Sequence of chain A:
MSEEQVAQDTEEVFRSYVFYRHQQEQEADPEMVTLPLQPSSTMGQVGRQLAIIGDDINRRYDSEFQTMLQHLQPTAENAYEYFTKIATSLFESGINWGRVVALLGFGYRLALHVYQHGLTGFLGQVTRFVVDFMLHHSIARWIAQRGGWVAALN

Interface contacts:
Residue F115 in chain A contacts residue L14 in chain B (closest heavy-atom distance 3.7 Å).
Residue M77 in chain A is in contact with residue L10 in chain B (closest heavy-atom distance 4.1 Å).
Residue H80 in chain A is in contact with residue I6 in chain B (closest heavy-atom distance 3.4 Å).
Residue F74 in chain A interacts with residue I17 in chain B (closest heavy-atom distance 4.2 Å).
Residue G107 in chain A contacts residue G18 in chain B (closest heavy-atom distance 3.2 Å).
Residue S98 in chain A interacts with residue M12 in chain B (closest heavy-atom distance 3.6 Å).
Residue N105 in chain A is in contact with residue G18 in chain B (closest heavy-atom distance 4.1 Å).
Residue I95 in chain A interacts with residue L14 in chain B (closest heavy-atom distance 4.2 Å).
Residue I66 in chain A contacts residue N20 in chain B (closest heavy-atom distance 3.0 Å).
Residue R69 in chain A is in contact with residue N20 in chain B (closest heavy-atom distance 3.9 Å).
Residue R108 in chain A is in contact with residue G18 in chain B (closest heavy-atom distance 3.7 Å).
Residue F74 in chain A contacts residue Q13 in chain B (closest heavy-atom distance 3.8 Å).
Residue M77 in chain A is in contact with residue I6 in chain B (closest heavy-atom distance 3.8 Å).
Residue A111 in chain A contacts residue G18 in chain B (closest heavy-atom distance 3.9 Å).
Residue V110 in chain A is in contact with residue M25 in chain B (closest heavy-atom distance 3.8 Å).
Residue Y70 in chain A interacts with residue H16 in chain B (closest heavy-atom distance 4.4 Å).
Residue A111 in chain A contacts residue L14 in chain B (closest heavy-atom distance 3.3 Å).
Residue Y70 in chain A contacts residue Q13 in chain B (closest heavy-atom distance 3.6 Å).
Residue E101 in chain A interacts with residue R15 in chain B (closest heavy-atom distance 4.2 Å).
Residue R108 in chain A is in contact with residue R15 in chain B (closest heavy-atom distance 3.6 Å).
Residue I66 in chain A is in contact with residue I21 in chain B (closest heavy-atom distance 4.0 Å).
Residue I62 in chain A contacts residue M25 in chain B (closest heavy-atom distance 3.6 Å).
Residue E73 in chain A interacts with residue Q13 in chain B (closest heavy-atom distance 4.0 Å).
Residue L59 in chain A is in contact with residue M25 in chain B (closest heavy-atom distance 3.6 Å).
Residue N163 in chain A contacts residue M25 in chain B (closest heavy-atom distance 3.9 Å).
Residue L81 in chain A contacts residue I7 in chain B (closest heavy-atom distance 4.7 Å).
Residue F74 in chain A interacts with residue L14 in chain B (closest heavy-atom distance 3.4 Å).
Residue N105 in chain A is in contact with residue D22 in chain B (closest heavy-atom distance 3.6 Å).
Residue R108 in chain A is in contact with residue D19 in chain B (closest heavy-atom distance 3.1 Å).
Residue G107 in chain A contacts residue D22 in chain B (closest heavy-atom distance 4.0 Å).
Residue F74 in chain A is in contact with residue L10 in chain B (closest heavy-atom distance 4.0 Å).
Residue F115 in chain A is in contact with residue L10 in chain B (closest heavy-atom distance 4.5 Å).
Residue V110 in chain A contacts residue I21 in chain B (closest heavy-atom distance 4.3 Å).
Residue G63 in chain A contacts residue I21 in chain B (closest heavy-atom distance 4.2 Å).
Residue S98 in chain A is in contact with residue A11 in chain B (closest heavy-atom distance 3.6 Å).
Residue I95 in chain A interacts with residue L10 in chain B (closest heavy-atom distance 3.5 Å).
Residue N67 in chain A contacts residue I21 in chain B (closest heavy-atom distance 4.6 Å).
Residue S98 in chain A contacts residue R15 in chain B (closest heavy-atom distance 2.9 Å).
Residue N67 in chain A is in contact with residue I17 in chain B (closest heavy-atom distance 4.4 Å).
Residue I95 in chain A is in contact with residue A11 in chain B (closest heavy-atom distance 3.8 Å).
Residue L99 in chain A interacts with residue L14 in chain B (closest heavy-atom distance 3.3 Å).
Residue A161 in chain A interacts with residue M25 in chain B (closest heavy-atom distance 4.2 Å).
Residue Y70 in chain A interacts with residue I17 in chain B (closest heavy-atom distance 3.3 Å).
Residue S98 in chain A contacts residue H8 in chain B (closest heavy-atom distance 4.5 Å).
Residue S102 in chain A contacts residue R15 in chain B (closest heavy-atom distance 3.2 Å).
Residue I95 in chain A is in contact with residue I7 in chain B (closest heavy-atom distance 3.5 Å).
Residue N105 in chain A contacts residue D19 in chain B (closest heavy-atom distance 3.0 Å).
Residue L78 in chain A interacts with residue L10 in chain B (closest heavy-atom distance 3.5 Å).
Residue L81 in chain A interacts with residue I6 in chain B (closest heavy-atom distance 4.2 Å).
Residue Y91 in chain A interacts with residue I7 in chain B (closest heavy-atom distance 3.5 Å).
Residue K94 in chain A contacts residue I7 in chain B (closest heavy-atom distance 3.8 Å).
Residue I66 in chain A is in contact with residue R24 in chain B (closest heavy-atom distance 4.5 Å).
Residue A111 in chain A interacts with residue I17 in chain B (closest heavy-atom distance 3.8 Å).
Residue I66 in chain A contacts residue I17 in chain B (closest heavy-atom distance 3.7 Å).
Residue G107 in chain A contacts residue I21 in chain B (closest heavy-atom distance 4.1 Å).
Residue L99 in chain A is in contact with residue R15 in chain B (closest heavy-atom distance 3.7 Å).
Residue L99 in chain A contacts residue A11 in chain B (closest heavy-atom distance 3.5 Å).
Residue I62 in chain A is in contact with residue R24 in chain B (closest heavy-atom distance 3.6 Å).
Residue I62 in chain A contacts residue I21 in chain B (closest heavy-atom distance 4.1 Å).
Residue L81 in chain A contacts residue L10 in chain B (closest heavy-atom distance 4.7 Å).

This data describes a binding interaction between two proteins.

Sequence of chain B:
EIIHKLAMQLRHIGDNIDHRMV